Sequence of the second protein:
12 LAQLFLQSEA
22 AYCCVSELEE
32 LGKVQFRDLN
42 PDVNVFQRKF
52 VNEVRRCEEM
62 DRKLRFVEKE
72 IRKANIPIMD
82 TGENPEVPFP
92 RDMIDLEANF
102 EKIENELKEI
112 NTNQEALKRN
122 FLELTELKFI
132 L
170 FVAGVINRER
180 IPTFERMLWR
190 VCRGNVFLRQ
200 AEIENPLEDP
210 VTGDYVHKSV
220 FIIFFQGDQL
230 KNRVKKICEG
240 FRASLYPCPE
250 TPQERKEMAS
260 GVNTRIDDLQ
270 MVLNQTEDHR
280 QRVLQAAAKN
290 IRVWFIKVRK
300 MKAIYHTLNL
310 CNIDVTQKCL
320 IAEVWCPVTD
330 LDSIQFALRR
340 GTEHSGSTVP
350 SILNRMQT

Contacts between the two chains:
Residue N353 in the second protein is in contact with residue Q4 in the first protein (closest heavy-atom distance 4.1 Å).
Residue Q14 in the second protein is in contact with residue Q4 in the first protein (closest heavy-atom distance 4.8 Å).
Residue T315 in the second protein contacts residue L11 in the first protein (closest heavy-atom distance 3.7 Å).
Residue T315 in the second protein interacts with residue E15 in the first protein (closest heavy-atom distance 3.7 Å).
Residue T315 in the second protein interacts with residue L12 in the first protein (closest heavy-atom distance 4.5 Å).

Sequence of the first protein:
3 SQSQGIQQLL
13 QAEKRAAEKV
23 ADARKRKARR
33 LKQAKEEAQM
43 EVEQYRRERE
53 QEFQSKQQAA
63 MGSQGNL

The following describes two proteins that form a bound complex.